Interface contacts:
Residue R205 in chain A interacts with residue L161 in chain B (closest heavy-atom distance 3.2 Å).
Residue Y664 in chain A interacts with residue L212 in chain B (closest heavy-atom distance 3.1 Å).
Residue N487 in chain A contacts residue F96 in chain B (closest heavy-atom distance 3.3 Å).
Residue L458 in chain A interacts with residue I140 in chain B (closest heavy-atom distance 3.6 Å).
Residue E179 in chain A is in contact with residue M160 in chain B (closest heavy-atom distance 3.1 Å).
Residue R457 in chain A interacts with residue D92 in chain B (closest heavy-atom distance 3.5 Å).
Residue T200 in chain A is in contact with residue E163 in chain B (closest heavy-atom distance 2.8 Å).
Residue Y630 in chain A interacts with residue E231 in chain B (closest heavy-atom distance 3.8 Å).
Residue E632 in chain A is in contact with residue S210 in chain B (closest heavy-atom distance 2.9 Å).
Residue D202 in chain A interacts with residue L161 in chain B (closest heavy-atom distance 2.7 Å).
Residue R457 in chain A is in contact with residue F96 in chain B (closest heavy-atom distance 3.1 Å).
Residue K171 in chain A interacts with residue L176 in chain B (closest heavy-atom distance 3.5 Å).
Residue A199 in chain A contacts residue S164 in chain B (closest heavy-atom distance 3.1 Å).
Residue Q568 in chain A contacts residue N259 in chain B (closest heavy-atom distance 3.1 Å).
Residue F175 in chain A contacts residue M160 in chain B (closest heavy-atom distance 3.7 Å).
Residue A182 in chain A interacts with residue L161 in chain B (closest heavy-atom distance 3.3 Å).
Residue S178 in chain A interacts with residue L162 in chain B (closest heavy-atom distance 3.7 Å).
Residue R457 in chain A interacts with residue I140 in chain B (closest heavy-atom distance 3.6 Å).
Residue Y494 in chain A interacts with residue E98 in chain B (closest heavy-atom distance 3.5 Å).
Residue Y657 in chain A is in contact with residue Q217 in chain B (closest heavy-atom distance 3.2 Å).
Residue L671 in chain A interacts with residue A117 in chain B (closest heavy-atom distance 3.7 Å).
Residue S636 in chain A contacts residue W207 in chain B (closest heavy-atom distance 3.6 Å).
Residue F453 in chain A is in contact with residue F96 in chain B (closest heavy-atom distance 3.1 Å).
Residue H670 in chain A contacts residue A116 in chain B (closest heavy-atom distance 3.2 Å).
Residue E460 in chain A contacts residue P95 in chain B (closest heavy-atom distance 3.8 Å).
Residue R205 in chain A interacts with residue S159 in chain B (closest heavy-atom distance 2.5 Å).
Residue Q606 in chain A is in contact with residue P166 in chain B (closest heavy-atom distance 3.2 Å).
Residue S178 in chain A contacts residue L161 in chain B (closest heavy-atom distance 3.2 Å).
Residue V206 in chain A contacts residue L161 in chain B (closest heavy-atom distance 3.5 Å).
Residue R198 in chain A interacts with residue P166 in chain B (closest heavy-atom distance 3.3 Å).
Residue S131 in chain A is in contact with residue R179 in chain B (closest heavy-atom distance 3.2 Å).
Residue F175 in chain A contacts residue L162 in chain B (closest heavy-atom distance 3.8 Å).
Residue N128 in chain A is in contact with residue R179 in chain B (closest heavy-atom distance 3.0 Å).
Residue R598 in chain A is in contact with residue E231 in chain B (closest heavy-atom distance 3.2 Å).
Residue A602 in chain A contacts residue I238 in chain B (closest heavy-atom distance 3.7 Å).
Residue K171 in chain A interacts with residue D172 in chain B (closest heavy-atom distance 3.1 Å).
Residue M490 in chain A is in contact with residue E98 in chain B (closest heavy-atom distance 3.3 Å).
Residue E632 in chain A interacts with residue W207 in chain B (closest heavy-atom distance 3.0 Å).
Residue A174 in chain A contacts residue V165 in chain B (closest heavy-atom distance 3.5 Å).
Residue V201 in chain A is in contact with residue L161 in chain B (closest heavy-atom distance 3.5 Å).
Residue F175 in chain A contacts residue L176 in chain B (closest heavy-atom distance 3.7 Å).
Residue T200 in chain A interacts with residue S164 in chain B (closest heavy-atom distance 3.2 Å).
Residue K660 in chain A interacts with residue L212 in chain B (closest heavy-atom distance 3.6 Å).
Residue L629 in chain A is in contact with residue F206 in chain B (closest heavy-atom distance 3.6 Å).
Residue K633 in chain A interacts with residue F206 in chain B (closest heavy-atom distance 3.2 Å).
Residue D202 in chain A contacts residue E163 in chain B (closest heavy-atom distance 3.1 Å).
Residue Y657 in chain A is in contact with residue H220 in chain B (closest heavy-atom distance 2.9 Å).
Residue L671 in chain A contacts residue A113 in chain B (closest heavy-atom distance 3.3 Å).
Residue E626 in chain A contacts residue L227 in chain B (closest heavy-atom distance 3.7 Å).
Residue A602 in chain A interacts with residue K239 in chain B (closest heavy-atom distance 3.2 Å).
Residue L629 in chain A contacts residue W207 in chain B (closest heavy-atom distance 3.3 Å).
Residue E625 in chain A contacts residue L227 in chain B (closest heavy-atom distance 3.2 Å).
Residue F453 in chain A contacts residue E114 in chain B (closest heavy-atom distance 3.2 Å).
Residue Y657 in chain A interacts with residue L216 in chain B (closest heavy-atom distance 3.4 Å).
Residue R457 in chain A interacts with residue P136 in chain B (closest heavy-atom distance 3.1 Å).
Residue V201 in chain A contacts residue E163 in chain B (closest heavy-atom distance 3.0 Å).
Residue R457 in chain A interacts with residue D137 in chain B (closest heavy-atom distance 3.2 Å).
Residue R457 in chain A interacts with residue Y91 in chain B (closest heavy-atom distance 2.9 Å).
Residue E632 in chain A contacts residue L212 in chain B (closest heavy-atom distance 3.6 Å).
Residue R598 in chain A contacts residue V235 in chain B (closest heavy-atom distance 3.8 Å).

Sequence of chain A:
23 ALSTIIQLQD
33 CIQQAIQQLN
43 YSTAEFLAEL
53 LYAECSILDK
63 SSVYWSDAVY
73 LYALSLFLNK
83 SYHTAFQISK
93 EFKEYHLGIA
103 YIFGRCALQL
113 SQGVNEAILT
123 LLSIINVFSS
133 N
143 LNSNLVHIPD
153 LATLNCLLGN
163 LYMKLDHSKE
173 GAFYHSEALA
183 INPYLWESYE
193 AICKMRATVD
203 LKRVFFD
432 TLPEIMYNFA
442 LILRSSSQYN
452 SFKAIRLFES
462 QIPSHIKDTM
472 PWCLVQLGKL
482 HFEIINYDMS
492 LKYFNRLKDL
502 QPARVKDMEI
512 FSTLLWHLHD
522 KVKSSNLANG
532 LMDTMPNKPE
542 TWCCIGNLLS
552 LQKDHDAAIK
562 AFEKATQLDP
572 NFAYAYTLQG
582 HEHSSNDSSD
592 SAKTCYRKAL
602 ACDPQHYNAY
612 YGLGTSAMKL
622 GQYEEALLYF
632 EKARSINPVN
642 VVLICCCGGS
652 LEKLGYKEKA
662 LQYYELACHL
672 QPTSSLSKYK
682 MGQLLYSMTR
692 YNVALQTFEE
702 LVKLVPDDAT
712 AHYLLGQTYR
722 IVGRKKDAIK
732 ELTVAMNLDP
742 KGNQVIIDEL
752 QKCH

Sequence of chain B:
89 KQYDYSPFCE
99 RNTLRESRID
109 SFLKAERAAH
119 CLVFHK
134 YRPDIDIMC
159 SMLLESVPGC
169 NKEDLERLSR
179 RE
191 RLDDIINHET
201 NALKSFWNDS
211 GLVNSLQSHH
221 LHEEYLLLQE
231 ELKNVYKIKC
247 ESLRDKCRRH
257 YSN

This data describes a binding interaction between two proteins.